This data describes a binding interaction between two proteins.

Contacts between the two chains:
Residue N102 in chain B is in contact with residue V6 in chain A (closest heavy-atom distance 3.1 Å).
Residue T73 in chain B contacts residue V6 in chain A (closest heavy-atom distance 3.9 Å).
Residue A103 in chain B contacts residue V6 in chain A (closest heavy-atom distance 3.5 Å).
Residue G74 in chain B is in contact with residue V6 in chain A (closest heavy-atom distance 4.3 Å).
Residue Q111 in chain B contacts residue V6 in chain A (closest heavy-atom distance 3.4 Å).
Residue A101 in chain B is in contact with residue V6 in chain A (closest heavy-atom distance 3.8 Å).
Residue Q63 in chain B interacts with residue V6 in chain A (closest heavy-atom distance 4.4 Å).
Residue G72 in chain B contacts residue V6 in chain A (closest heavy-atom distance 3.9 Å).
Residue R55 in chain B is in contact with residue V9 in chain A (closest heavy-atom distance 3.6 Å).

Sequence of chain B:
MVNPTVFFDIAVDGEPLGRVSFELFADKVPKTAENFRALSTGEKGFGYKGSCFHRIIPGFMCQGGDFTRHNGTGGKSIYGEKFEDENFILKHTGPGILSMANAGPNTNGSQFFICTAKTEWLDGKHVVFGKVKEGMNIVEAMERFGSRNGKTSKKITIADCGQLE

Sequence of chain A:
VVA